Contacts between the two chains:
Residue V106 in the second protein is in contact with residue C1 in the first protein (closest heavy-atom distance 3.9 Å).
Residue E5 in the second protein contacts residue V9 in the first protein (closest heavy-atom distance 4.5 Å).
Residue Q101 in the second protein contacts residue A5 in the first protein (closest heavy-atom distance 3.2 Å).
Residue V8 in the second protein is in contact with residue I6 in the first protein (closest heavy-atom distance 3.9 Å).
Residue S11 in the second protein interacts with residue P8 in the first protein (closest heavy-atom distance 3.5 Å).
Residue W14 in the second protein is in contact with residue G2 in the first protein (closest heavy-atom distance 4.2 Å).
Residue C107 in the second protein is in contact with residue C1 in the first protein (closest heavy-atom distance 2.0 Å).
Residue C107 in the second protein is in contact with residue G2 in the first protein (closest heavy-atom distance 3.4 Å).
Residue V8 in the second protein interacts with residue P8 in the first protein (closest heavy-atom distance 4.6 Å).
Residue S11 in the second protein interacts with residue P4 in the first protein (closest heavy-atom distance 3.3 Å).
Residue Q101 in the second protein is in contact with residue I6 in the first protein (closest heavy-atom distance 4.3 Å).
Residue W12 in the second protein contacts residue L10 in the first protein (closest heavy-atom distance 3.7 Å).
Residue S11 in the second protein interacts with residue Q7 in the first protein (closest heavy-atom distance 4.0 Å).
Residue V106 in the second protein is in contact with residue G2 in the first protein (closest heavy-atom distance 4.1 Å).
Residue E5 in the second protein is in contact with residue L10 in the first protein (closest heavy-atom distance 3.5 Å).
Residue P9 in the second protein is in contact with residue I6 in the first protein (closest heavy-atom distance 3.4 Å).
Residue W14 in the second protein contacts residue V3 in the first protein (closest heavy-atom distance 4.9 Å).
Residue T102 in the second protein interacts with residue I6 in the first protein (closest heavy-atom distance 4.0 Å).
Residue A105 in the second protein is in contact with residue C1 in the first protein (closest heavy-atom distance 3.7 Å).
Residue G10 in the second protein interacts with residue I6 in the first protein (closest heavy-atom distance 3.7 Å).
Residue P13 in the second protein is in contact with residue P4 in the first protein (closest heavy-atom distance 3.7 Å).
Residue W12 in the second protein is in contact with residue P4 in the first protein (closest heavy-atom distance 5.0 Å).
Residue S11 in the second protein interacts with residue I6 in the first protein (closest heavy-atom distance 3.3 Å).
Residue V8 in the second protein contacts residue V9 in the first protein (closest heavy-atom distance 3.5 Å).
Residue V122 in the second protein contacts residue L10 in the first protein (closest heavy-atom distance 3.5 Å).
Residue W14 in the second protein interacts with residue P4 in the first protein (closest heavy-atom distance 4.1 Å).
Residue A105 in the second protein interacts with residue G2 in the first protein (closest heavy-atom distance 3.1 Å).
Residue V8 in the second protein is in contact with residue Q7 in the first protein (closest heavy-atom distance 4.4 Å).
Residue G10 in the second protein is in contact with residue P4 in the first protein (closest heavy-atom distance 4.8 Å).
Residue W12 in the second protein interacts with residue P8 in the first protein (closest heavy-atom distance 3.5 Å).

Sequence of the first protein:
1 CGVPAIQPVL

The following describes two proteins that form a bound complex.

Sequence of the second protein:
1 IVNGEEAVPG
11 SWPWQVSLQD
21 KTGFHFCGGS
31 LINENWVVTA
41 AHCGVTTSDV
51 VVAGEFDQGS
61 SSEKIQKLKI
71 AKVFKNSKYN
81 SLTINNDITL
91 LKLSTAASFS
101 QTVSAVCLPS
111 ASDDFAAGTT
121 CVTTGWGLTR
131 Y